Sequence of protein 2:
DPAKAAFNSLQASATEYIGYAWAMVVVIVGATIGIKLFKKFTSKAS

Sequence of protein 1:
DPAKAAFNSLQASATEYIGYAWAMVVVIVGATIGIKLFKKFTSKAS

Contacts between the two chains:
Residue F11 in protein 2 is in contact with residue Y24 in protein 1 (closest heavy-atom distance 3.7 Å).
Residue V33 in protein 2 is in contact with residue K43 in protein 1 (closest heavy-atom distance 3.9 Å).
Residue Q15 in protein 2 interacts with residue A27 in protein 1 (closest heavy-atom distance 3.9 Å).
Residue Q15 in protein 2 contacts residue V31 in protein 1 (closest heavy-atom distance 4.2 Å).
Residue K40 in protein 2 contacts residue T46 in protein 1 (closest heavy-atom distance 4.8 Å).
Residue K40 in protein 2 is in contact with residue S47 in protein 1 (closest heavy-atom distance 3.4 Å).
Residue L14 in protein 2 contacts residue M28 in protein 1 (closest heavy-atom distance 4.4 Å).
Residue A25 in protein 2 contacts residue I39 in protein 1 (closest heavy-atom distance 4.3 Å).
Residue W26 in protein 2 is in contact with residue I39 in protein 1 (closest heavy-atom distance 3.9 Å).
Residue V33 in protein 2 contacts residue T46 in protein 1 (closest heavy-atom distance 3.8 Å).
Residue I22 in protein 2 is in contact with residue V31 in protein 1 (closest heavy-atom distance 3.6 Å).
Residue L41 in protein 2 is in contact with residue S50 in protein 1 (closest heavy-atom distance 3.5 Å).
Residue V29 in protein 2 interacts with residue K43 in protein 1 (closest heavy-atom distance 4.0 Å).
Residue K44 in protein 2 is in contact with residue S50 in protein 1 (closest heavy-atom distance 4.3 Å).
Residue A18 in protein 2 contacts residue I32 in protein 1 (closest heavy-atom distance 3.7 Å).
Residue K40 in protein 2 is in contact with residue S50 in protein 1 (closest heavy-atom distance 2.4 Å).
Residue T19 in protein 2 is in contact with residue V31 in protein 1 (closest heavy-atom distance 4.7 Å).
Residue K8 in protein 2 interacts with residue Y24 in protein 1 (closest heavy-atom distance 3.2 Å).
Residue A18 in protein 2 is in contact with residue M28 in protein 1 (closest heavy-atom distance 4.5 Å).
Residue I37 in protein 2 is in contact with residue S47 in protein 1 (closest heavy-atom distance 4.5 Å).
Residue Q15 in protein 2 contacts residue M28 in protein 1 (closest heavy-atom distance 4.5 Å).
Residue V30 in protein 2 contacts residue F42 in protein 1 (closest heavy-atom distance 4.6 Å).
Residue W26 in protein 2 is in contact with residue A35 in protein 1 (closest heavy-atom distance 4.7 Å).
Residue I37 in protein 2 is in contact with residue T46 in protein 1 (closest heavy-atom distance 3.5 Å).
Residue Q15 in protein 2 contacts residue Y24 in protein 1 (closest heavy-atom distance 5.0 Å).
Residue A7 in protein 2 is in contact with residue Y21 in protein 1 (closest heavy-atom distance 3.2 Å).
Residue F11 in protein 2 is in contact with residue A25 in protein 1 (closest heavy-atom distance 4.2 Å).
Residue D5 in protein 2 contacts residue Y21 in protein 1 (closest heavy-atom distance 4.8 Å).
Residue W26 in protein 2 interacts with residue F42 in protein 1 (closest heavy-atom distance 3.9 Å).
Residue I22 in protein 2 interacts with residue A35 in protein 1 (closest heavy-atom distance 3.5 Å).
Residue W26 in protein 2 interacts with residue G38 in protein 1 (closest heavy-atom distance 3.9 Å).
Residue K8 in protein 2 contacts residue E20 in protein 1 (closest heavy-atom distance 3.1 Å).
Residue V33 in protein 2 is in contact with residue F42 in protein 1 (closest heavy-atom distance 3.8 Å).
Residue I22 in protein 2 interacts with residue I32 in protein 1 (closest heavy-atom distance 4.7 Å).
Residue V29 in protein 2 contacts residue I39 in protein 1 (closest heavy-atom distance 4.0 Å).
Residue I37 in protein 2 is in contact with residue S50 in protein 1 (closest heavy-atom distance 3.4 Å).
Residue F11 in protein 2 is in contact with residue Y21 in protein 1 (closest heavy-atom distance 3.4 Å).
Residue V29 in protein 2 interacts with residue F42 in protein 1 (closest heavy-atom distance 4.4 Å).

This data describes a binding interaction between two proteins.